Sequence of protein 2:
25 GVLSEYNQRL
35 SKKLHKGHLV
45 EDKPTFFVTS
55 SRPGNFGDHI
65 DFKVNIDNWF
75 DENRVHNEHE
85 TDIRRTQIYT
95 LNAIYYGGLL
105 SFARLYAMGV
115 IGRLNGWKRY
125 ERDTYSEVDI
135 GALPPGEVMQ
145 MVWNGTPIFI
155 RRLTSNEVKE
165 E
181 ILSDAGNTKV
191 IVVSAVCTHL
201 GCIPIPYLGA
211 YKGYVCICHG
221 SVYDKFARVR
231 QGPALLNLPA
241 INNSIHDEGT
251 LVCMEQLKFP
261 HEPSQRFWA

The following describes two proteins that form a bound complex.

Interface contacts:
Residue W268 in protein 2 interacts with residue Q90 in protein 1 (closest heavy-atom distance 3.2 Å).
Residue R78 in protein 2 is in contact with residue Q35 in protein 1 (closest heavy-atom distance 3.6 Å).
Residue D86 in protein 2 contacts residue R56 in protein 1 (closest heavy-atom distance 3.3 Å).
Residue E82 in protein 2 interacts with residue K34 in protein 1 (closest heavy-atom distance 4.0 Å).
Residue R108 in protein 2 is in contact with residue F78 in protein 1 (closest heavy-atom distance 3.5 Å).
Residue F50 in protein 2 interacts with residue I22 in protein 1 (closest heavy-atom distance 3.7 Å).
Residue W268 in protein 2 contacts residue L86 in protein 1 (closest heavy-atom distance 3.6 Å).
Residue I64 in protein 2 is in contact with residue K20 in protein 1 (closest heavy-atom distance 3.5 Å).
Residue T94 in protein 2 is in contact with residue W66 in protein 1 (closest heavy-atom distance 3.9 Å).
Residue H80 in protein 2 contacts residue Q35 in protein 1 (closest heavy-atom distance 3.2 Å).
Residue N81 in protein 2 contacts residue Q37 in protein 1 (closest heavy-atom distance 3.6 Å).
Residue G101 in protein 2 is in contact with residue T73 in protein 1 (closest heavy-atom distance 3.7 Å).
Residue H63 in protein 2 contacts residue T21 in protein 1 (closest heavy-atom distance 3.3 Å).
Residue T90 in protein 2 interacts with residue R56 in protein 1 (closest heavy-atom distance 3.6 Å).
Residue F51 in protein 2 is in contact with residue T28 in protein 1 (closest heavy-atom distance 3.8 Å).
Residue T90 in protein 2 interacts with residue Q60 in protein 1 (closest heavy-atom distance 3.0 Å).
Residue A269 in protein 2 interacts with residue Y89 in protein 1 (closest heavy-atom distance 3.6 Å).
Residue V52 in protein 2 interacts with residue V27 in protein 1 (closest heavy-atom distance 3.6 Å).
Residue D65 in protein 2 interacts with residue I22 in protein 1 (closest heavy-atom distance 3.6 Å).
Residue G101 in protein 2 interacts with residue W77 in protein 1 (closest heavy-atom distance 4.0 Å).
Residue A97 in protein 2 is in contact with residue W66 in protein 1 (closest heavy-atom distance 4.0 Å).
Residue W268 in protein 2 is in contact with residue Y89 in protein 1 (closest heavy-atom distance 3.9 Å).
Residue G102 in protein 2 interacts with residue W77 in protein 1 (closest heavy-atom distance 3.5 Å).
Residue D62 in protein 2 contacts residue I22 in protein 1 (closest heavy-atom distance 3.6 Å).
Residue V52 in protein 2 is in contact with residue Y24 in protein 1 (closest heavy-atom distance 4.0 Å).
Residue H63 in protein 2 interacts with residue I22 in protein 1 (closest heavy-atom distance 2.5 Å).
Residue I87 in protein 2 contacts residue W52 in protein 1 (closest heavy-atom distance 3.9 Å).
Residue A97 in protein 2 interacts with residue F69 in protein 1 (closest heavy-atom distance 3.9 Å).
Residue S105 in protein 2 is in contact with residue S74 in protein 1 (closest heavy-atom distance 2.7 Å).
Residue W268 in protein 2 is in contact with residue Y82 in protein 1 (closest heavy-atom distance 3.7 Å).
Residue G101 in protein 2 is in contact with residue I70 in protein 1 (closest heavy-atom distance 4.1 Å).
Residue Y93 in protein 2 contacts residue Q60 in protein 1 (closest heavy-atom distance 3.3 Å).
Residue T90 in protein 2 is in contact with residue W52 in protein 1 (closest heavy-atom distance 3.8 Å).
Residue V79 in protein 2 is in contact with residue I38 in protein 1 (closest heavy-atom distance 2.9 Å).
Residue Q91 in protein 2 interacts with residue N43 in protein 1 (closest heavy-atom distance 3.0 Å).
Residue A97 in protein 2 contacts residue I70 in protein 1 (closest heavy-atom distance 3.8 Å).
Residue S105 in protein 2 is in contact with residue W77 in protein 1 (closest heavy-atom distance 3.9 Å).
Residue F50 in protein 2 interacts with residue T28 in protein 1 (closest heavy-atom distance 3.0 Å).
Residue F50 in protein 2 contacts residue V27 in protein 1 (closest heavy-atom distance 3.4 Å).
Residue I98 in protein 2 interacts with residue W77 in protein 1 (closest heavy-atom distance 3.1 Å).
Residue I64 in protein 2 interacts with residue I22 in protein 1 (closest heavy-atom distance 3.9 Å).
Residue T49 in protein 2 interacts with residue T28 in protein 1 (closest heavy-atom distance 3.2 Å).
Residue Y93 in protein 2 is in contact with residue W66 in protein 1 (closest heavy-atom distance 3.5 Å).
Residue I87 in protein 2 contacts residue K49 in protein 1 (closest heavy-atom distance 4.1 Å).
Residue H83 in protein 2 interacts with residue K34 in protein 1 (closest heavy-atom distance 3.3 Å).
Residue H80 in protein 2 contacts residue P36 in protein 1 (closest heavy-atom distance 3.6 Å).
Residue E84 in protein 2 is in contact with residue Q37 in protein 1 (closest heavy-atom distance 3.8 Å).
Residue A97 in protein 2 interacts with residue T73 in protein 1 (closest heavy-atom distance 3.5 Å).
Residue T94 in protein 2 interacts with residue W52 in protein 1 (closest heavy-atom distance 3.5 Å).
Residue H83 in protein 2 interacts with residue Q37 in protein 1 (closest heavy-atom distance 3.2 Å).
Residue D62 in protein 2 is in contact with residue T21 in protein 1 (closest heavy-atom distance 3.9 Å).
Residue G101 in protein 2 contacts residue S74 in protein 1 (closest heavy-atom distance 3.2 Å).
Residue F51 in protein 2 contacts residue V27 in protein 1 (closest heavy-atom distance 4.1 Å).
Residue Q91 in protein 2 contacts residue W52 in protein 1 (closest heavy-atom distance 3.6 Å).
Residue L104 in protein 2 contacts residue I70 in protein 1 (closest heavy-atom distance 3.9 Å).
Residue S105 in protein 2 contacts residue F78 in protein 1 (closest heavy-atom distance 4.1 Å).
Residue H80 in protein 2 is in contact with residue Q37 in protein 1 (closest heavy-atom distance 3.3 Å).
Residue V79 in protein 2 interacts with residue Q37 in protein 1 (closest heavy-atom distance 3.3 Å).
Residue E84 in protein 2 is in contact with residue K49 in protein 1 (closest heavy-atom distance 2.7 Å).
Residue D65 in protein 2 interacts with residue K20 in protein 1 (closest heavy-atom distance 2.7 Å).

Sequence of protein 1:
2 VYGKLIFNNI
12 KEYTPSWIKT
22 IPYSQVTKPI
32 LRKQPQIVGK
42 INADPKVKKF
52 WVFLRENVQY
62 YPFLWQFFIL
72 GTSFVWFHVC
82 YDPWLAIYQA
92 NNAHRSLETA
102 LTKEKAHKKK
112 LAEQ